Sequence of chain B:
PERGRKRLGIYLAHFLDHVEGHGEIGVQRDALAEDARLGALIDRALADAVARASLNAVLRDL

This data describes a binding interaction between two proteins.

Sequence of chain A:
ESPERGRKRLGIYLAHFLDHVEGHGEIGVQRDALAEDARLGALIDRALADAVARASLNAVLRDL

Interface contacts:
Residue H18 in chain A interacts with residue H18 in chain B (closest heavy-atom distance 3.2 Å).
Residue H22 in chain A is in contact with residue Y15 in chain B (closest heavy-atom distance 4.1 Å).
Residue H26 in chain A contacts residue R11 in chain B (closest heavy-atom distance 3.4 Å).
Residue Y15 in chain A is in contact with residue H22 in chain B (closest heavy-atom distance 3.9 Å).
Residue G25 in chain A contacts residue R11 in chain B (closest heavy-atom distance 3.8 Å).
Residue H22 in chain A interacts with residue R11 in chain B (closest heavy-atom distance 4.6 Å).
Residue E29 in chain A contacts residue R11 in chain B (closest heavy-atom distance 2.5 Å).